Sequence of protein 2:
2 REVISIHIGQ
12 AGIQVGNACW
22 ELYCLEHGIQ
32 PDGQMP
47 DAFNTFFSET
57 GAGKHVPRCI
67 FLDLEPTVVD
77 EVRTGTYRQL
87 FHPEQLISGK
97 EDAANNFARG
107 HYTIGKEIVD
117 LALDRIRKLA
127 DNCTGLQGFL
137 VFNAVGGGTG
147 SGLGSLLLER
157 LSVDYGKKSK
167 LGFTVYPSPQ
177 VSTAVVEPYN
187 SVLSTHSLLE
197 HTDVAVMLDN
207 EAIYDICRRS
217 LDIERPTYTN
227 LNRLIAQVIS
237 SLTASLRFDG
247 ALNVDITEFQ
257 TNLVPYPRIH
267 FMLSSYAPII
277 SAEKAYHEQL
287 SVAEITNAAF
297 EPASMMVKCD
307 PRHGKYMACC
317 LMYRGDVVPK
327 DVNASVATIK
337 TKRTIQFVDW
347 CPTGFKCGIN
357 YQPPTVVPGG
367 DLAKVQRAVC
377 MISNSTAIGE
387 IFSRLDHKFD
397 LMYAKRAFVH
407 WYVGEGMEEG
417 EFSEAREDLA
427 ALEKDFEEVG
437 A

Sequence of protein 1:
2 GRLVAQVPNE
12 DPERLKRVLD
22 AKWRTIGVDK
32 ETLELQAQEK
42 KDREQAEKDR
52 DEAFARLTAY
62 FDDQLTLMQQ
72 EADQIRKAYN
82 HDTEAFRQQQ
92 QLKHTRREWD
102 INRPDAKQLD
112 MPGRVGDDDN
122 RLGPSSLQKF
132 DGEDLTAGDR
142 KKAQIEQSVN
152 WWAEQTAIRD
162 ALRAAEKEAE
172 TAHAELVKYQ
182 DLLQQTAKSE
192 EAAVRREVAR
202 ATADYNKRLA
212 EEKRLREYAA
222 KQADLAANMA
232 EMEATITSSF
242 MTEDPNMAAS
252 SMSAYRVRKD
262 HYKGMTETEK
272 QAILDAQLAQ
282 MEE

This data describes a binding interaction between two proteins.

Residue-level contacts at the interface:
Residue R221 in protein 2 contacts residue K49 in protein 1 (closest heavy-atom distance 4.1 Å).
Residue K370 in protein 2 interacts with residue Q37 in protein 1 (closest heavy-atom distance 3.6 Å).
Residue K370 in protein 2 contacts residue T33 in protein 1 (closest heavy-atom distance 3.7 Å).
Residue V324 in protein 2 contacts residue V19 in protein 1 (closest heavy-atom distance 3.6 Å).
Residue A281 in protein 2 contacts residue L34 in protein 1 (closest heavy-atom distance 4.2 Å).
Residue R373 in protein 2 interacts with residue T26 in protein 1 (closest heavy-atom distance 3.0 Å).
Residue N249 in protein 2 contacts residue L4 in protein 1 (closest heavy-atom distance 4.2 Å).
Residue A48 in protein 2 interacts with residue Q7 in protein 1 (closest heavy-atom distance 3.9 Å).
Residue A278 in protein 2 is in contact with residue L34 in protein 1 (closest heavy-atom distance 4.0 Å).
Residue G366 in protein 2 contacts residue R44 in protein 1 (closest heavy-atom distance 3.7 Å).
Residue R221 in protein 2 is in contact with residue E48 in protein 1 (closest heavy-atom distance 3.1 Å).
Residue L242 in protein 2 is in contact with residue L4 in protein 1 (closest heavy-atom distance 3.6 Å).
Residue V323 in protein 2 interacts with residue R25 in protein 1 (closest heavy-atom distance 3.8 Å).
Residue L286 in protein 2 is in contact with residue T26 in protein 1 (closest heavy-atom distance 3.0 Å).
Residue F244 in protein 2 interacts with residue V5 in protein 1 (closest heavy-atom distance 3.7 Å).
Residue S287 in protein 2 is in contact with residue T26 in protein 1 (closest heavy-atom distance 3.2 Å).
Residue A278 in protein 2 contacts residue Q37 in protein 1 (closest heavy-atom distance 4.2 Å).
Residue R373 in protein 2 interacts with residue W24 in protein 1 (closest heavy-atom distance 3.4 Å).
Residue Q372 in protein 2 interacts with residue G28 in protein 1 (closest heavy-atom distance 3.7 Å).
Residue D322 in protein 2 contacts residue R15 in protein 1 (closest heavy-atom distance 3.3 Å).
Residue G321 in protein 2 contacts residue R15 in protein 1 (closest heavy-atom distance 3.4 Å).
Residue R373 in protein 2 interacts with residue R25 in protein 1 (closest heavy-atom distance 3.7 Å).
Residue D322 in protein 2 contacts residue W24 in protein 1 (closest heavy-atom distance 3.0 Å).
Residue Y282 in protein 2 contacts residue E35 in protein 1 (closest heavy-atom distance 2.8 Å).
Residue V323 in protein 2 is in contact with residue R15 in protein 1 (closest heavy-atom distance 4.0 Å).
Residue L368 in protein 2 contacts residue Q37 in protein 1 (closest heavy-atom distance 3.1 Å).
Residue Y282 in protein 2 interacts with residue L34 in protein 1 (closest heavy-atom distance 3.4 Å).
Residue D245 in protein 2 interacts with residue V5 in protein 1 (closest heavy-atom distance 3.1 Å).
Residue D322 in protein 2 is in contact with residue R18 in protein 1 (closest heavy-atom distance 3.2 Å).
Residue V288 in protein 2 interacts with residue R25 in protein 1 (closest heavy-atom distance 4.2 Å).
Residue D245 in protein 2 interacts with residue V8 in protein 1 (closest heavy-atom distance 2.8 Å).
Residue D322 in protein 2 is in contact with residue R25 in protein 1 (closest heavy-atom distance 3.9 Å).
Residue A369 in protein 2 interacts with residue Q37 in protein 1 (closest heavy-atom distance 3.2 Å).
Residue V362 in protein 2 contacts residue Q37 in protein 1 (closest heavy-atom distance 3.8 Å).
Residue A369 in protein 2 interacts with residue L34 in protein 1 (closest heavy-atom distance 4.0 Å).
Residue D251 in protein 2 contacts residue L4 in protein 1 (closest heavy-atom distance 3.6 Å).
Residue R373 in protein 2 interacts with residue I27 in protein 1 (closest heavy-atom distance 4.0 Å).
Residue G365 in protein 2 interacts with residue R44 in protein 1 (closest heavy-atom distance 3.8 Å).
Residue Q133 in protein 2 is in contact with residue L4 in protein 1 (closest heavy-atom distance 4.0 Å).
Residue L242 in protein 2 is in contact with residue V5 in protein 1 (closest heavy-atom distance 3.7 Å).
Residue N249 in protein 2 contacts residue G2 in protein 1 (closest heavy-atom distance 3.8 Å).
Residue N249 in protein 2 interacts with residue R3 in protein 1 (closest heavy-atom distance 2.9 Å).
Residue G365 in protein 2 interacts with residue E40 in protein 1 (closest heavy-atom distance 4.0 Å).
Residue D245 in protein 2 contacts residue Q7 in protein 1 (closest heavy-atom distance 2.6 Å).
Residue R373 in protein 2 is in contact with residue G28 in protein 1 (closest heavy-atom distance 3.8 Å).
Residue V324 in protein 2 is in contact with residue R25 in protein 1 (closest heavy-atom distance 2.7 Å).
Residue R243 in protein 2 interacts with residue V5 in protein 1 (closest heavy-atom distance 3.5 Å).
Residue A278 in protein 2 interacts with residue A38 in protein 1 (closest heavy-atom distance 3.8 Å).
Residue D218 in protein 2 contacts residue K41 in protein 1 (closest heavy-atom distance 3.9 Å).
Residue Y282 in protein 2 is in contact with residue K31 in protein 1 (closest heavy-atom distance 3.6 Å).
Residue Q285 in protein 2 contacts residue I27 in protein 1 (closest heavy-atom distance 3.6 Å).
Residue R243 in protein 2 is in contact with residue Q7 in protein 1 (closest heavy-atom distance 4.2 Å).
Residue Q372 in protein 2 is in contact with residue W24 in protein 1 (closest heavy-atom distance 3.7 Å).
Residue G246 in protein 2 contacts residue G2 in protein 1 (closest heavy-atom distance 3.4 Å).
Residue E279 in protein 2 interacts with residue A38 in protein 1 (closest heavy-atom distance 4.2 Å).
Residue E279 in protein 2 contacts residue K42 in protein 1 (closest heavy-atom distance 3.5 Å).
Residue F244 in protein 2 interacts with residue Q7 in protein 1 (closest heavy-atom distance 4.0 Å).
Residue D245 in protein 2 is in contact with residue A6 in protein 1 (closest heavy-atom distance 3.6 Å).
Residue D327 in protein 2 contacts residue R25 in protein 1 (closest heavy-atom distance 2.2 Å).
Residue Y357 in protein 2 interacts with residue R15 in protein 1 (closest heavy-atom distance 3.3 Å).